These two protein chains interact to form a complex.

Sequence of protein 1:
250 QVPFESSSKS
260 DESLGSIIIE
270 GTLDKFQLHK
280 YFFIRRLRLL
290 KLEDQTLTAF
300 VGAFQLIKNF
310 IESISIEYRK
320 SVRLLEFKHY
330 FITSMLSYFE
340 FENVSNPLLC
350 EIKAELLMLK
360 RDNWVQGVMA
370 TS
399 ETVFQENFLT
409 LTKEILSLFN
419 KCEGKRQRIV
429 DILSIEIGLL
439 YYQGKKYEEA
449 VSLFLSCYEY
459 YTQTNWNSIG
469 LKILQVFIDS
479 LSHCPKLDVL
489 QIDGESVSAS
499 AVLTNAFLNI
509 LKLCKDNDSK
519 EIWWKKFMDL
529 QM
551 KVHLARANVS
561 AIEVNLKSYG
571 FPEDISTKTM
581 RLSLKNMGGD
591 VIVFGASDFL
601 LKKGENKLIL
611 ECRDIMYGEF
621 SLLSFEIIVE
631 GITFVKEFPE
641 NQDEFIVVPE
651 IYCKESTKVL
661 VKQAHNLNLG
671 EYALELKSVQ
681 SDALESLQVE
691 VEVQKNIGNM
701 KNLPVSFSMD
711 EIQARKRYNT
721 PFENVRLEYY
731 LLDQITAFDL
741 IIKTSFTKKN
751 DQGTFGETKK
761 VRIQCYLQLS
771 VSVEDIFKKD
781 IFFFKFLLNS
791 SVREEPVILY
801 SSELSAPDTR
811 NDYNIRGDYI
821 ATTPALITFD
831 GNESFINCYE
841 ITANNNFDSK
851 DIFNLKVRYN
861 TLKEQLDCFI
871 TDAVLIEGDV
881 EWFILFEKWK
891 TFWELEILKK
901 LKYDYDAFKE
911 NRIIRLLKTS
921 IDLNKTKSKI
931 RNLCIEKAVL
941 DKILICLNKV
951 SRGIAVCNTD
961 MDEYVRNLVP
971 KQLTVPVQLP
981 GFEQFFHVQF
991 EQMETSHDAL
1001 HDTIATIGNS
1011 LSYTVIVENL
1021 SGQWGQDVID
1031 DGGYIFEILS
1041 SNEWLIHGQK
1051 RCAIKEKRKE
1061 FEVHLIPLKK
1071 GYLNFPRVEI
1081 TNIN

Sequence of protein 2:
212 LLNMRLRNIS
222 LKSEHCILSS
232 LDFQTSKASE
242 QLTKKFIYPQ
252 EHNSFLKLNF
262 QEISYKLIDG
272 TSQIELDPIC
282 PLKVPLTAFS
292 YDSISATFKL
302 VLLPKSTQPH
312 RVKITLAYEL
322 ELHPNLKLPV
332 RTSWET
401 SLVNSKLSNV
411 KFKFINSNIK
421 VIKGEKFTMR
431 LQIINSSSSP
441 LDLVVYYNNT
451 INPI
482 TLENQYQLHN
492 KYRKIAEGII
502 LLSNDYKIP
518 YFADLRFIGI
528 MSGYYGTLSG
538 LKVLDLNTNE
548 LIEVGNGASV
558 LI

Residue-level contacts at the interface:
Residue G1025 in protein 1 interacts with residue Y531 in protein 2 (closest heavy-atom distance 4.2 Å).
Residue L1045 in protein 1 interacts with residue A289 in protein 2 (closest heavy-atom distance 4.2 Å).
Residue Q1049 in protein 1 interacts with residue S291 in protein 2 (closest heavy-atom distance 3.6 Å).
Residue H1047 in protein 1 interacts with residue A289 in protein 2 (closest heavy-atom distance 3.2 Å).
Residue H1047 in protein 1 interacts with residue F290 in protein 2 (closest heavy-atom distance 4.8 Å).
Residue G1048 in protein 1 is in contact with residue A289 in protein 2 (closest heavy-atom distance 3.9 Å).
Residue G1048 in protein 1 is in contact with residue F290 in protein 2 (closest heavy-atom distance 4.2 Å).
Residue L1045 in protein 1 is in contact with residue T288 in protein 2 (closest heavy-atom distance 3.3 Å).
Residue L1045 in protein 1 interacts with residue L287 in protein 2 (closest heavy-atom distance 3.6 Å).
Residue G1048 in protein 1 interacts with residue S291 in protein 2 (closest heavy-atom distance 2.9 Å).
Residue I1046 in protein 1 contacts residue T288 in protein 2 (closest heavy-atom distance 4.4 Å).
Residue I1046 in protein 1 is in contact with residue A289 in protein 2 (closest heavy-atom distance 3.4 Å).
Residue W1044 in protein 1 contacts residue L287 in protein 2 (closest heavy-atom distance 4.1 Å).
Residue W1024 in protein 1 is in contact with residue Y531 in protein 2 (closest heavy-atom distance 3.6 Å).
Residue Q1026 in protein 1 contacts residue Y531 in protein 2 (closest heavy-atom distance 4.0 Å).
Residue Q992 in protein 1 is in contact with residue L277 in protein 2 (closest heavy-atom distance 4.2 Å).